Sequence of the second protein:
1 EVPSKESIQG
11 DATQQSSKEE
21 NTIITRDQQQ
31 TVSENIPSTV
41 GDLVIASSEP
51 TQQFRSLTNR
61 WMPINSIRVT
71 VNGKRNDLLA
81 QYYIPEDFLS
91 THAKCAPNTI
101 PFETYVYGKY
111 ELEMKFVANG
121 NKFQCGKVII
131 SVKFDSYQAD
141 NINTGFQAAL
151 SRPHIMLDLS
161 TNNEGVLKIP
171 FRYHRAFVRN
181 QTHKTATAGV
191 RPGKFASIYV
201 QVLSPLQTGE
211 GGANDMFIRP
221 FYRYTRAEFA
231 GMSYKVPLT

Residue-level contacts at the interface:
Residue W61 in the first protein contacts residue L150 in the second protein (closest heavy-atom distance 4.0 Å).
Residue Q98 in the first protein is in contact with residue Q147 in the second protein (closest heavy-atom distance 2.9 Å).
Residue T229 in the first protein is in contact with residue C125 in the second protein (closest heavy-atom distance 3.8 Å).
Residue Y237 in the first protein interacts with residue L203 in the second protein (closest heavy-atom distance 3.5 Å).
Residue I60 in the first protein contacts residue S151 in the second protein (closest heavy-atom distance 3.7 Å).
Residue T66 in the first protein contacts residue R75 in the second protein (closest heavy-atom distance 3.6 Å).
Residue E233 in the first protein interacts with residue P205 in the second protein (closest heavy-atom distance 3.6 Å).
Residue Y47 in the first protein contacts residue T39 in the second protein (closest heavy-atom distance 2.7 Å).
Residue Y47 in the first protein contacts residue P37 in the second protein (closest heavy-atom distance 3.9 Å).
Residue T229 in the first protein is in contact with residue Q207 in the second protein (closest heavy-atom distance 3.4 Å).
Residue P48 in the first protein is in contact with residue P37 in the second protein (closest heavy-atom distance 3.8 Å).
Residue Y237 in the first protein contacts residue L150 in the second protein (closest heavy-atom distance 3.9 Å).
Residue F127 in the first protein interacts with residue K122 in the second protein (closest heavy-atom distance 3.6 Å).
Residue Y47 in the first protein interacts with residue R172 in the second protein (closest heavy-atom distance 3.4 Å).
Residue E233 in the first protein contacts residue S204 in the second protein (closest heavy-atom distance 2.5 Å).
Residue N125 in the first protein interacts with residue K122 in the second protein (closest heavy-atom distance 3.2 Å).
Residue L63 in the first protein contacts residue Q147 in the second protein (closest heavy-atom distance 2.9 Å).
Residue N258 in the first protein contacts residue N141 in the second protein (closest heavy-atom distance 3.2 Å).
Residue Q98 in the first protein interacts with residue N76 in the second protein (closest heavy-atom distance 3.0 Å).
Residue V123 in the first protein is in contact with residue S204 in the second protein (closest heavy-atom distance 3.2 Å).
Residue V123 in the first protein contacts residue C125 in the second protein (closest heavy-atom distance 3.5 Å).
Residue N125 in the first protein interacts with residue F123 in the second protein (closest heavy-atom distance 3.4 Å).
Residue T229 in the first protein is in contact with residue T208 in the second protein (closest heavy-atom distance 3.9 Å).
Residue N125 in the first protein is in contact with residue S160 in the second protein (closest heavy-atom distance 3.7 Å).
Residue D43 in the first protein is in contact with residue G41 in the second protein (closest heavy-atom distance 3.7 Å).
Residue Q98 in the first protein contacts residue F146 in the second protein (closest heavy-atom distance 3.2 Å).
Residue I232 in the first protein is in contact with residue Q207 in the second protein (closest heavy-atom distance 4.0 Å).
Residue S227 in the first protein contacts residue G209 in the second protein (closest heavy-atom distance 3.1 Å).
Residue S124 in the first protein contacts residue C125 in the second protein (closest heavy-atom distance 3.7 Å).
Residue V123 in the first protein contacts residue G126 in the second protein (closest heavy-atom distance 3.3 Å).
Residue G62 in the first protein is in contact with residue Q147 in the second protein (closest heavy-atom distance 3.3 Å).
Residue T228 in the first protein is in contact with residue G209 in the second protein (closest heavy-atom distance 3.7 Å).
Residue K164 in the first protein contacts residue S160 in the second protein (closest heavy-atom distance 3.2 Å).
Residue Q98 in the first protein interacts with residue G145 in the second protein (closest heavy-atom distance 3.0 Å).
Residue F127 in the first protein contacts residue F123 in the second protein (closest heavy-atom distance 3.6 Å).
Residue T228 in the first protein interacts with residue F123 in the second protein (closest heavy-atom distance 2.9 Å).
Residue Y237 in the first protein interacts with residue M156 in the second protein (closest heavy-atom distance 3.9 Å).
Residue T231 in the first protein is in contact with residue Q207 in the second protein (closest heavy-atom distance 3.0 Å).
Residue S124 in the first protein interacts with residue S160 in the second protein (closest heavy-atom distance 3.4 Å).
Residue S227 in the first protein is in contact with residue E210 in the second protein (closest heavy-atom distance 3.8 Å).
Residue D49 in the first protein contacts residue P37 in the second protein (closest heavy-atom distance 3.8 Å).
Residue I60 in the first protein contacts residue L150 in the second protein (closest heavy-atom distance 3.9 Å).
Residue D49 in the first protein contacts residue R172 in the second protein (closest heavy-atom distance 2.9 Å).
Residue K164 in the first protein is in contact with residue T161 in the second protein (closest heavy-atom distance 3.2 Å).
Residue L63 in the first protein interacts with residue F146 in the second protein (closest heavy-atom distance 3.8 Å).
Residue S227 in the first protein interacts with residue F123 in the second protein (closest heavy-atom distance 3.5 Å).
Residue T229 in the first protein interacts with residue G209 in the second protein (closest heavy-atom distance 3.9 Å).
Residue K164 in the first protein contacts residue D158 in the second protein (closest heavy-atom distance 3.0 Å).
Residue A226 in the first protein contacts residue E210 in the second protein (closest heavy-atom distance 3.3 Å).
Residue D49 in the first protein interacts with residue I36 in the second protein (closest heavy-atom distance 3.5 Å).
Residue D43 in the first protein is in contact with residue V40 in the second protein (closest heavy-atom distance 3.3 Å).
Residue L235 in the first protein interacts with residue R75 in the second protein (closest heavy-atom distance 3.9 Å).
Residue P101 in the first protein is in contact with residue S151 in the second protein (closest heavy-atom distance 3.5 Å).
Residue L63 in the first protein contacts residue R75 in the second protein (closest heavy-atom distance 3.9 Å).
Residue E233 in the first protein contacts residue R75 in the second protein (closest heavy-atom distance 2.9 Å).
Residue N125 in the first protein contacts residue Q124 in the second protein (closest heavy-atom distance 3.0 Å).
Residue I99 in the first protein is in contact with residue Q147 in the second protein (closest heavy-atom distance 3.4 Å).
Residue T100 in the first protein contacts residue Q147 in the second protein (closest heavy-atom distance 3.6 Å).
Residue L63 in the first protein is in contact with residue L150 in the second protein (closest heavy-atom distance 3.9 Å).
Residue S259 in the first protein interacts with residue I142 in the second protein (closest heavy-atom distance 3.8 Å).

Sequence of the first protein:
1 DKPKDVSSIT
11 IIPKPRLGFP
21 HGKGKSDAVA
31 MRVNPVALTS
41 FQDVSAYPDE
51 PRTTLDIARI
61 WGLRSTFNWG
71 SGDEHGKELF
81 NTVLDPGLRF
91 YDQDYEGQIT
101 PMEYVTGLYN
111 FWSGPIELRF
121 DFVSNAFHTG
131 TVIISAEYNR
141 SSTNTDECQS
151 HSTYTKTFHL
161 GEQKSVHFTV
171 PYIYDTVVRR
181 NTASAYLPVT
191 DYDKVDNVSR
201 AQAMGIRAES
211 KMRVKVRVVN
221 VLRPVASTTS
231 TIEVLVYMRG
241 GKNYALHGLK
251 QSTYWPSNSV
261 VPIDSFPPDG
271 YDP

This data describes a binding interaction between two proteins.